Residue-level contacts at the interface:
Residue D673 in protein 2 contacts residue R913 in protein 1 (closest heavy-atom distance 3.0 Å).
Residue D499 in protein 2 interacts with residue F507 in protein 1 (closest heavy-atom distance 2.6 Å).
Residue T916 in protein 2 is in contact with residue K442 in protein 1 (closest heavy-atom distance 2.8 Å).
Residue T922 in protein 2 contacts residue Q896 in protein 1 (closest heavy-atom distance 2.6 Å).
Residue K766 in protein 2 contacts residue K547 in protein 1 (closest heavy-atom distance 2.7 Å).
Residue K527 in protein 2 is in contact with residue D824 in protein 1 (closest heavy-atom distance 2.7 Å).
Residue K547 in protein 2 interacts with residue K766 in protein 1 (closest heavy-atom distance 2.8 Å).
Residue F507 in protein 2 interacts with residue D499 in protein 1 (closest heavy-atom distance 2.8 Å).
Residue T468 in protein 2 contacts residue S761 in protein 1 (closest heavy-atom distance 2.9 Å).
Residue P496 in protein 2 is in contact with residue E579 in protein 1 (closest heavy-atom distance 2.8 Å).
Residue G908 in protein 2 is in contact with residue W988 in protein 1 (closest heavy-atom distance 3.0 Å).
Residue Y675 in protein 2 is in contact with residue R913 in protein 1 (closest heavy-atom distance 2.8 Å).
Residue D759 in protein 2 interacts with residue N471 in protein 1 (closest heavy-atom distance 3.0 Å).
Residue L503 in protein 2 interacts with residue Y449 in protein 1 (closest heavy-atom distance 2.9 Å).
Residue D495 in protein 2 interacts with residue F580 in protein 1 (closest heavy-atom distance 2.8 Å).
Residue N923 in protein 2 is in contact with residue Y449 in protein 1 (closest heavy-atom distance 2.5 Å).
Residue E579 in protein 2 contacts residue P496 in protein 1 (closest heavy-atom distance 2.7 Å).
Residue W988 in protein 2 interacts with residue Y909 in protein 1 (closest heavy-atom distance 2.7 Å).
Residue Q896 in protein 2 is in contact with residue T922 in protein 1 (closest heavy-atom distance 2.7 Å).
Residue S497 in protein 2 is in contact with residue H577 in protein 1 (closest heavy-atom distance 2.9 Å).
Residue K442 in protein 2 contacts residue T916 in protein 1 (closest heavy-atom distance 2.8 Å).
Residue D824 in protein 2 contacts residue K527 in protein 1 (closest heavy-atom distance 2.9 Å).
Residue N911 in protein 2 is in contact with residue A986 in protein 1 (closest heavy-atom distance 2.7 Å).
Residue R500 in protein 2 contacts residue F507 in protein 1 (closest heavy-atom distance 3.0 Å).
Residue R492 in protein 2 interacts with residue N762 in protein 1 (closest heavy-atom distance 3.0 Å).
Residue H577 in protein 2 is in contact with residue S497 in protein 1 (closest heavy-atom distance 2.9 Å).
Residue Y449 in protein 2 interacts with residue N923 in protein 1 (closest heavy-atom distance 2.4 Å).
Residue T469 in protein 2 is in contact with residue D759 in protein 1 (closest heavy-atom distance 2.6 Å).
Residue D759 in protein 2 interacts with residue T469 in protein 1 (closest heavy-atom distance 2.8 Å).
Residue S761 in protein 2 contacts residue T469 in protein 1 (closest heavy-atom distance 2.8 Å).
Residue D759 in protein 2 contacts residue R492 in protein 1 (closest heavy-atom distance 2.9 Å).
Residue F507 in protein 2 interacts with residue R500 in protein 1 (closest heavy-atom distance 3.0 Å).
Residue K766 in protein 2 is in contact with residue S549 in protein 1 (closest heavy-atom distance 2.7 Å).
Residue R914 in protein 2 is in contact with residue D673 in protein 1 (closest heavy-atom distance 2.8 Å).
Residue N504 in protein 2 interacts with residue F505 in protein 1 (closest heavy-atom distance 3.0 Å).
Residue D673 in protein 2 interacts with residue R914 in protein 1 (closest heavy-atom distance 2.9 Å).
Residue R672 in protein 2 contacts residue R913 in protein 1 (closest heavy-atom distance 2.9 Å).
Residue S549 in protein 2 contacts residue K766 in protein 1 (closest heavy-atom distance 2.7 Å).
Residue R913 in protein 2 interacts with residue R672 in protein 1 (closest heavy-atom distance 2.8 Å).
Residue E900 in protein 2 interacts with residue N904 in protein 1 (closest heavy-atom distance 2.6 Å).
Residue F505 in protein 2 is in contact with residue N504 in protein 1 (closest heavy-atom distance 3.0 Å).
Residue Y909 in protein 2 is in contact with residue W988 in protein 1 (closest heavy-atom distance 2.7 Å).
Residue I907 in protein 2 interacts with residue R990 in protein 1 (closest heavy-atom distance 2.8 Å).
Residue T469 in protein 2 is in contact with residue S761 in protein 1 (closest heavy-atom distance 2.9 Å).
Residue Y920 in protein 2 contacts residue S895 in protein 1 (closest heavy-atom distance 2.6 Å).
Residue S895 in protein 2 is in contact with residue Y920 in protein 1 (closest heavy-atom distance 2.7 Å).
Residue N867 in protein 2 interacts with residue P496 in protein 1 (closest heavy-atom distance 2.9 Å).
Residue N674 in protein 2 contacts residue R914 in protein 1 (closest heavy-atom distance 2.9 Å).
Residue R492 in protein 2 contacts residue D759 in protein 1 (closest heavy-atom distance 2.8 Å).
Residue S761 in protein 2 contacts residue T468 in protein 1 (closest heavy-atom distance 2.7 Å).
Residue S506 in protein 2 is in contact with residue S506 in protein 1 (closest heavy-atom distance 2.8 Å).
Residue T916 in protein 2 is in contact with residue E420 in protein 1 (closest heavy-atom distance 2.7 Å).
Residue A986 in protein 2 contacts residue N911 in protein 1 (closest heavy-atom distance 2.7 Å).
Residue R990 in protein 2 contacts residue I907 in protein 1 (closest heavy-atom distance 2.8 Å).
Residue P496 in protein 2 is in contact with residue N867 in protein 1 (closest heavy-atom distance 2.9 Å).
Residue E420 in protein 2 is in contact with residue T916 in protein 1 (closest heavy-atom distance 2.7 Å).
Residue Y449 in protein 2 contacts residue L503 in protein 1 (closest heavy-atom distance 2.9 Å).
Residue R913 in protein 2 is in contact with residue Y675 in protein 1 (closest heavy-atom distance 2.8 Å).
Residue F580 in protein 2 is in contact with residue D495 in protein 1 (closest heavy-atom distance 2.8 Å).
Residue N904 in protein 2 is in contact with residue E900 in protein 1 (closest heavy-atom distance 2.6 Å).

Sequence of protein 1:
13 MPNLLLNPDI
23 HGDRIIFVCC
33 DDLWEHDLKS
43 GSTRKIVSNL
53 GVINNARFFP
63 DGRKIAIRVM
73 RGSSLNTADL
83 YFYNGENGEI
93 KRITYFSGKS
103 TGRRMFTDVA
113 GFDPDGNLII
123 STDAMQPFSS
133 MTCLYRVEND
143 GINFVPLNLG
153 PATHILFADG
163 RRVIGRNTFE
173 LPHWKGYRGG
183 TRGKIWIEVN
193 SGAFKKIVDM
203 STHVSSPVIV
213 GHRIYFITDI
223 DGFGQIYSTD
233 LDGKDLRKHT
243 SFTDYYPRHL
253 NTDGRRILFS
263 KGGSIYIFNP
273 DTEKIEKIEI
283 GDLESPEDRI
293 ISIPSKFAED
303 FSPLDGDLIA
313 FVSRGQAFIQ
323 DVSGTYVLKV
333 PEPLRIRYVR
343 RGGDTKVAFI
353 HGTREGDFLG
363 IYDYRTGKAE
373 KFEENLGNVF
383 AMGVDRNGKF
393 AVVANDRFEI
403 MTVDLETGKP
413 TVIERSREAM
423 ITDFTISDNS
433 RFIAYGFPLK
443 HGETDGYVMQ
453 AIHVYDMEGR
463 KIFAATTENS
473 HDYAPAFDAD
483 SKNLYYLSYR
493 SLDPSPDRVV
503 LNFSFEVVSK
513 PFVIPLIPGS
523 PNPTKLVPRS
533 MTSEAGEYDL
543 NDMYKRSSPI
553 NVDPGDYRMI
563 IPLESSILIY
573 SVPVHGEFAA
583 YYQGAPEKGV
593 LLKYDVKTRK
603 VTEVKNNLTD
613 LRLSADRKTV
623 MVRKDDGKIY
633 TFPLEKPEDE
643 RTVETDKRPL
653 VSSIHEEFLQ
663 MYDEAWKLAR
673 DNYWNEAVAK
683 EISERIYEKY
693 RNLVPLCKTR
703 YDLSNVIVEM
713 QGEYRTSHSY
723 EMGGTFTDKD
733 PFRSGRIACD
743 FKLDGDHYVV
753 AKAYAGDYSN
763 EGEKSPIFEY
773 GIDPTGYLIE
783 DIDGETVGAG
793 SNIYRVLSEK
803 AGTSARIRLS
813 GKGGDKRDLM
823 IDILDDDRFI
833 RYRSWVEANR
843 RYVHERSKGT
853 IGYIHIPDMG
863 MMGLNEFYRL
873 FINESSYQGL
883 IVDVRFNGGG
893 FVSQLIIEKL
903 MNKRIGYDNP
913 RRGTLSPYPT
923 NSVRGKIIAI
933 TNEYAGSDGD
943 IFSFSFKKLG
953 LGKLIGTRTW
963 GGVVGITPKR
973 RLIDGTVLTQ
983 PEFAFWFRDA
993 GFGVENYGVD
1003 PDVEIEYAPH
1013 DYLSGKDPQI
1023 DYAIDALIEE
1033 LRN

Sequence of protein 2:
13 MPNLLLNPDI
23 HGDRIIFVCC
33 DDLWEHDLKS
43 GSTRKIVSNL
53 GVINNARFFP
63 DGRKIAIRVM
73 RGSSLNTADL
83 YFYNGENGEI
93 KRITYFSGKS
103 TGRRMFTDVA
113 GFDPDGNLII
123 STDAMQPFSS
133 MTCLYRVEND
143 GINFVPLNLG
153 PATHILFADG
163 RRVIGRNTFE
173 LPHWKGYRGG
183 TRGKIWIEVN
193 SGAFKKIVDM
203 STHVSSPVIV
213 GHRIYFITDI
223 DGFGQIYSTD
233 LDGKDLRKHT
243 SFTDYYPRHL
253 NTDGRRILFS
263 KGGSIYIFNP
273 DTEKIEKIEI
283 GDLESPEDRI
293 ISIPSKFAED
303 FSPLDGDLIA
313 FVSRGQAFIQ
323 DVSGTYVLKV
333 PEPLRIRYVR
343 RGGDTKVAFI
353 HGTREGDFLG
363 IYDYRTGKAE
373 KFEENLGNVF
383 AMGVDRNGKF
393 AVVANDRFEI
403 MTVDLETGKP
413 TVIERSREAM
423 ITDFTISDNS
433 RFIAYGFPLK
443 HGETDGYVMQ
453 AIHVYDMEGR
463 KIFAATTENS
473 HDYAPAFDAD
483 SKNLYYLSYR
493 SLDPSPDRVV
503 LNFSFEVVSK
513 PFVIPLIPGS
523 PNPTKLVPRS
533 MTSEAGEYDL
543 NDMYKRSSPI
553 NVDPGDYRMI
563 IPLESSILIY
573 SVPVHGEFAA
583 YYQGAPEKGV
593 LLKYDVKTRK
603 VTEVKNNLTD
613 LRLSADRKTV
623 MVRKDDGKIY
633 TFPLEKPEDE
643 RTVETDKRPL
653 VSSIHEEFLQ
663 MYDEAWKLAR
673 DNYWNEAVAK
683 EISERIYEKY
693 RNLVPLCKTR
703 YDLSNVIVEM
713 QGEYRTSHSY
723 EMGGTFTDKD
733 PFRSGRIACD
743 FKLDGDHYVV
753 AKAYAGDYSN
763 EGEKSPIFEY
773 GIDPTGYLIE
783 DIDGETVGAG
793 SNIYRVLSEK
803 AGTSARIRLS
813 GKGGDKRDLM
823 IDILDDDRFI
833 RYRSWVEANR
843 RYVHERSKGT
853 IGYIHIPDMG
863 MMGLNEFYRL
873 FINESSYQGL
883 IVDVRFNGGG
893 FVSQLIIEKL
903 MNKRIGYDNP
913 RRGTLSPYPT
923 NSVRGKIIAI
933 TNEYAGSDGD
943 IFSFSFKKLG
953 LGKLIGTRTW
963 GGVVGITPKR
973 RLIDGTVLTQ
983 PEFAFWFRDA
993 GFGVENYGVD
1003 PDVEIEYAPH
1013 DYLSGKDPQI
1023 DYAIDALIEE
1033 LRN

These two protein chains interact to form a complex.